These two protein chains interact to form a complex.

Residue-level contacts at the interface:
Residue V27 in the first protein is in contact with residue Y134 in the second protein (closest heavy-atom distance 3.3 Å).
Residue V27 in the first protein contacts residue D131 in the second protein (closest heavy-atom distance 3.2 Å).
Residue G90 in the first protein interacts with residue D131 in the second protein (closest heavy-atom distance 3.1 Å).
Residue M91 in the first protein interacts with residue D131 in the second protein (closest heavy-atom distance 3.9 Å).
Residue M25 in the first protein is in contact with residue Y134 in the second protein (closest heavy-atom distance 3.2 Å).
Residue M25 in the first protein is in contact with residue D131 in the second protein (closest heavy-atom distance 4.5 Å).
Residue H26 in the first protein interacts with residue Y134 in the second protein (closest heavy-atom distance 2.5 Å).

Sequence of the first protein:
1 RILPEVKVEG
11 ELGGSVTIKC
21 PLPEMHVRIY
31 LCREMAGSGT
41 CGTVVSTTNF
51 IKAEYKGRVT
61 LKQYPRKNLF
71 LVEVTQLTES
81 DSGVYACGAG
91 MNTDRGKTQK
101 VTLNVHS

Sequence of the second protein:
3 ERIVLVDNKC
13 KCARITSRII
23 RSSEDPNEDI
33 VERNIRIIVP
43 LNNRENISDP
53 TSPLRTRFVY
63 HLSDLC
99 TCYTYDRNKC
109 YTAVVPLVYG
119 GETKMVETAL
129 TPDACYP